Residue-level contacts at the interface:
Residue N57 in chain B is in contact with residue P132 in chain A (closest heavy-atom distance 3.3 Å).
Residue K67 in chain B interacts with residue P144 in chain A (closest heavy-atom distance 3.5 Å).
Residue P58 in chain B is in contact with residue W133 in chain A (closest heavy-atom distance 3.1 Å).
Residue L230 in chain B is in contact with residue L53 in chain A (closest heavy-atom distance 3.3 Å).
Residue I356 in chain B contacts residue Y111 in chain A (closest heavy-atom distance 3.6 Å).
Residue I389 in chain B contacts residue W133 in chain A (closest heavy-atom distance 3.5 Å).
Residue H326 in chain B interacts with residue R29 in chain A (closest heavy-atom distance 3.5 Å).
Residue D341 in chain B contacts residue W62 in chain A (closest heavy-atom distance 3.7 Å).
Residue H62 in chain B contacts residue L135 in chain A (closest heavy-atom distance 3.6 Å).
Residue D390 in chain B contacts residue I134 in chain A (closest heavy-atom distance 3.8 Å).
Residue Y347 in chain B is in contact with residue P63 in chain A (closest heavy-atom distance 3.3 Å).
Residue I356 in chain B interacts with residue Q56 in chain A (closest heavy-atom distance 3.4 Å).
Residue H62 in chain B is in contact with residue I134 in chain A (closest heavy-atom distance 3.5 Å).
Residue K67 in chain B is in contact with residue F149 in chain A (closest heavy-atom distance 2.4 Å).
Residue F324 in chain B is in contact with residue R26 in chain A (closest heavy-atom distance 3.8 Å).
Residue E66 in chain B contacts residue H145 in chain A (closest heavy-atom distance 2.9 Å).
Residue E102 in chain B is in contact with residue R26 in chain A (closest heavy-atom distance 3.0 Å).
Residue Y246 in chain B interacts with residue N76 in chain A (closest heavy-atom distance 3.8 Å).
Residue E232 in chain B is in contact with residue A107 in chain A (closest heavy-atom distance 3.2 Å).
Residue K67 in chain B contacts residue R146 in chain A (closest heavy-atom distance 2.8 Å).
Residue Y71 in chain B interacts with residue M151 in chain A (closest heavy-atom distance 3.7 Å).
Residue T235 in chain B contacts residue L53 in chain A (closest heavy-atom distance 3.7 Å).
Residue D252 in chain B interacts with residue G80 in chain A (closest heavy-atom distance 3.6 Å).
Residue H62 in chain B is in contact with residue F118 in chain A (closest heavy-atom distance 3.3 Å).
Residue Y71 in chain B interacts with residue Y172 in chain A (closest heavy-atom distance 3.1 Å).
Residue E232 in chain B interacts with residue P106 in chain A (closest heavy-atom distance 3.1 Å).
Residue E232 in chain B is in contact with residue E109 in chain A (closest heavy-atom distance 3.7 Å).
Residue E322 in chain B contacts residue E31 in chain A (closest heavy-atom distance 3.1 Å).
Residue A56 in chain B contacts residue M131 in chain A (closest heavy-atom distance 3.7 Å).
Residue I55 in chain B is in contact with residue K128 in chain A (closest heavy-atom distance 3.4 Å).
Residue R352 in chain B is in contact with residue L55 in chain A (closest heavy-atom distance 3.7 Å).
Residue E231 in chain B is in contact with residue P106 in chain A (closest heavy-atom distance 3.3 Å).
Residue R391 in chain B interacts with residue Q56 in chain A (closest heavy-atom distance 3.4 Å).
Residue N57 in chain B is in contact with residue W133 in chain A (closest heavy-atom distance 3.6 Å).
Residue I356 in chain B is in contact with residue T110 in chain A (closest heavy-atom distance 3.4 Å).
Residue R348 in chain B is in contact with residue A59 in chain A (closest heavy-atom distance 2.4 Å).
Residue K67 in chain B contacts residue H145 in chain A (closest heavy-atom distance 3.7 Å).
Residue Y347 in chain B contacts residue D61 in chain A (closest heavy-atom distance 2.7 Å).
Residue A357 in chain B is in contact with residue Y111 in chain A (closest heavy-atom distance 3.6 Å).
Residue Y246 in chain B is in contact with residue I75 in chain A (closest heavy-atom distance 3.4 Å).
Residue H350 in chain B interacts with residue Q56 in chain A (closest heavy-atom distance 3.4 Å).
Residue E66 in chain B interacts with residue F119 in chain A (closest heavy-atom distance 3.4 Å).
Residue Y347 in chain B interacts with residue W62 in chain A (closest heavy-atom distance 3.4 Å).
Residue D390 in chain B is in contact with residue F118 in chain A (closest heavy-atom distance 3.6 Å).
Residue R348 in chain B is in contact with residue F119 in chain A (closest heavy-atom distance 3.4 Å).
Residue R361 in chain B contacts residue E109 in chain A (closest heavy-atom distance 3.3 Å).
Residue F324 in chain B is in contact with residue R29 in chain A (closest heavy-atom distance 3.5 Å).
Residue H350 in chain B interacts with residue T58 in chain A (closest heavy-atom distance 3.5 Å).
Residue K67 in chain B is in contact with residue M151 in chain A (closest heavy-atom distance 3.6 Å).
Residue F324 in chain B interacts with residue H82 in chain A (closest heavy-atom distance 3.4 Å).
Residue E231 in chain B is in contact with residue A107 in chain A (closest heavy-atom distance 3.6 Å).
Residue R352 in chain B is in contact with residue Q56 in chain A (closest heavy-atom distance 3.7 Å).
Residue D252 in chain B contacts residue R28 in chain A (closest heavy-atom distance 3.8 Å).
Residue E70 in chain B interacts with residue K147 in chain A (closest heavy-atom distance 3.3 Å).
Residue Y337 in chain B interacts with residue V71 in chain A (closest heavy-atom distance 3.8 Å).
Residue V234 in chain B is in contact with residue L53 in chain A (closest heavy-atom distance 3.6 Å).
Residue G59 in chain B contacts residue I134 in chain A (closest heavy-atom distance 3.7 Å).
Residue Y337 in chain B contacts residue H73 in chain A (closest heavy-atom distance 3.5 Å).
Residue A245 in chain B contacts residue V77 in chain A (closest heavy-atom distance 3.3 Å).
Residue V360 in chain B interacts with residue W133 in chain A (closest heavy-atom distance 3.5 Å).

These two protein chains interact to form a complex.

Sequence of chain B:
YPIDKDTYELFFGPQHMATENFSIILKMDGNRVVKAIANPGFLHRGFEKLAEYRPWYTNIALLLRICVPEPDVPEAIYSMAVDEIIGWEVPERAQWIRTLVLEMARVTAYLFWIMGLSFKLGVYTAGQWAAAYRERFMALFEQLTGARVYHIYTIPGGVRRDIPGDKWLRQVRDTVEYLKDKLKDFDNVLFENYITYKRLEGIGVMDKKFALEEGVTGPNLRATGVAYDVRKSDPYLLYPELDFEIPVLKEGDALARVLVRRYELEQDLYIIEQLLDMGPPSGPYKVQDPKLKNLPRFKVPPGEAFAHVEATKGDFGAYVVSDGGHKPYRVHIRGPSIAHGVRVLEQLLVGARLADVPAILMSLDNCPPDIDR

Sequence of chain A:
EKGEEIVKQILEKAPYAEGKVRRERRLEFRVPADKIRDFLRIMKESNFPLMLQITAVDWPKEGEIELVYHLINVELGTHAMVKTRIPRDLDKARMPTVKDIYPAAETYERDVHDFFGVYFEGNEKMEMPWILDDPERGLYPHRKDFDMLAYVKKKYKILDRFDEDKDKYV